Sequence of protein 1:
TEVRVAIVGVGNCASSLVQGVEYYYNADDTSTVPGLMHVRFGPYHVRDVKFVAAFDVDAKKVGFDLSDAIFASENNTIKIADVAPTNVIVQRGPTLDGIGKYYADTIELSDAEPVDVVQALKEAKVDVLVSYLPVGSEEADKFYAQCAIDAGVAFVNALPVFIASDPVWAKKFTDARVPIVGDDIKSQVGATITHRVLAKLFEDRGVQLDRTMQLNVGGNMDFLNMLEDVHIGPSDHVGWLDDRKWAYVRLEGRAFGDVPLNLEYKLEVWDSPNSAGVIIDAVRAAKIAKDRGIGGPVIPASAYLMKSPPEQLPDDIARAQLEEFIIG

Contacts between the two chains:
Residue F295 in protein 1 interacts with residue P47 in protein 2 (closest heavy-atom distance 3.3 Å).
Residue G219 in protein 1 is in contact with residue Q201 in protein 2 (closest heavy-atom distance 3.0 Å).
Residue Y36 in protein 1 is in contact with residue D297 in protein 2 (closest heavy-atom distance 2.5 Å).
Residue Q201 in protein 1 interacts with residue A294 in protein 2 (closest heavy-atom distance 3.5 Å).
Residue E303 in protein 1 is in contact with residue K305 in protein 2 (closest heavy-atom distance 2.9 Å).
Residue G296 in protein 1 contacts residue Y37 in protein 2 (closest heavy-atom distance 2.8 Å).
Residue I319 in protein 1 interacts with residue F295 in protein 2 (closest heavy-atom distance 3.5 Å).
Residue G219 in protein 1 is in contact with residue P47 in protein 2 (closest heavy-atom distance 3.1 Å).
Residue P47 in protein 1 contacts residue Q221 in protein 2 (closest heavy-atom distance 3.5 Å).
Residue P47 in protein 1 is in contact with residue F295 in protein 2 (closest heavy-atom distance 3.3 Å).
Residue F295 in protein 1 interacts with residue I319 in protein 2 (closest heavy-atom distance 3.5 Å).
Residue A294 in protein 1 contacts residue Q201 in protein 2 (closest heavy-atom distance 3.5 Å).
Residue V210 in protein 1 interacts with residue V210 in protein 2 (closest heavy-atom distance 2.9 Å).
Residue L306 in protein 1 is in contact with residue N301 in protein 2 (closest heavy-atom distance 3.3 Å).
Residue Q201 in protein 1 is in contact with residue G219 in protein 2 (closest heavy-atom distance 3.0 Å).
Residue P47 in protein 1 contacts residue G219 in protein 2 (closest heavy-atom distance 3.1 Å).
Residue G33 in protein 1 contacts residue F295 in protein 2 (closest heavy-atom distance 3.6 Å).
Residue Y304 in protein 1 is in contact with residue L302 in protein 2 (closest heavy-atom distance 3.6 Å).
Residue F295 in protein 1 interacts with residue Y37 in protein 2 (closest heavy-atom distance 3.4 Å).
Residue Y37 in protein 1 is in contact with residue F295 in protein 2 (closest heavy-atom distance 3.4 Å).
Residue L300 in protein 1 is in contact with residue E307 in protein 2 (closest heavy-atom distance 3.5 Å).
Residue V202 in protein 1 is in contact with residue R218 in protein 2 (closest heavy-atom distance 3.7 Å).
Residue G48 in protein 1 interacts with residue G219 in protein 2 (closest heavy-atom distance 3.1 Å).
Residue W309 in protein 1 interacts with residue V298 in protein 2 (closest heavy-atom distance 3.4 Å).
Residue R218 in protein 1 is in contact with residue S200 in protein 2 (closest heavy-atom distance 3.0 Å).
Residue Q201 in protein 1 contacts residue R218 in protein 2 (closest heavy-atom distance 2.9 Å).
Residue R218 in protein 1 interacts with residue Q201 in protein 2 (closest heavy-atom distance 2.9 Å).
Residue K305 in protein 1 is in contact with residue L302 in protein 2 (closest heavy-atom distance 3.5 Å).
Residue F295 in protein 1 is in contact with residue G33 in protein 2 (closest heavy-atom distance 3.6 Å).
Residue N301 in protein 1 is in contact with residue L306 in protein 2 (closest heavy-atom distance 3.3 Å).
Residue L300 in protein 1 contacts residue V308 in protein 2 (closest heavy-atom distance 3.7 Å).
Residue E307 in protein 1 interacts with residue N301 in protein 2 (closest heavy-atom distance 2.9 Å).
Residue G219 in protein 1 is in contact with residue G48 in protein 2 (closest heavy-atom distance 3.1 Å).
Residue V202 in protein 1 interacts with residue V220 in protein 2 (closest heavy-atom distance 3.6 Å).
Residue E307 in protein 1 is in contact with residue L300 in protein 2 (closest heavy-atom distance 3.5 Å).
Residue V220 in protein 1 is in contact with residue Q201 in protein 2 (closest heavy-atom distance 3.7 Å).
Residue V220 in protein 1 interacts with residue V202 in protein 2 (closest heavy-atom distance 3.6 Å).
Residue L300 in protein 1 contacts residue L306 in protein 2 (closest heavy-atom distance 3.7 Å).
Residue V298 in protein 1 contacts residue W309 in protein 2 (closest heavy-atom distance 3.4 Å).
Residue Y304 in protein 1 interacts with residue Y304 in protein 2 (closest heavy-atom distance 3.4 Å).
Residue N301 in protein 1 interacts with residue E307 in protein 2 (closest heavy-atom distance 2.9 Å).
Residue Q201 in protein 1 is in contact with residue V220 in protein 2 (closest heavy-atom distance 3.7 Å).
Residue Q221 in protein 1 is in contact with residue P47 in protein 2 (closest heavy-atom distance 3.5 Å).
Residue R218 in protein 1 interacts with residue V202 in protein 2 (closest heavy-atom distance 3.7 Å).
Residue Y37 in protein 1 interacts with residue G296 in protein 2 (closest heavy-atom distance 2.8 Å).
Residue K305 in protein 1 interacts with residue E303 in protein 2 (closest heavy-atom distance 2.9 Å).
Residue E303 in protein 1 contacts residue Y304 in protein 2 (closest heavy-atom distance 3.2 Å).
Residue V308 in protein 1 contacts residue L300 in protein 2 (closest heavy-atom distance 3.7 Å).
Residue L302 in protein 1 contacts residue K305 in protein 2 (closest heavy-atom distance 3.5 Å).
Residue F295 in protein 1 interacts with residue Q201 in protein 2 (closest heavy-atom distance 2.9 Å).
Residue F295 in protein 1 interacts with residue G316 in protein 2 (closest heavy-atom distance 3.5 Å).
Residue G316 in protein 1 is in contact with residue F295 in protein 2 (closest heavy-atom distance 3.5 Å).
Residue F295 in protein 1 contacts residue A315 in protein 2 (closest heavy-atom distance 3.6 Å).
Residue S200 in protein 1 contacts residue R218 in protein 2 (closest heavy-atom distance 3.0 Å).
Residue L306 in protein 1 contacts residue L300 in protein 2 (closest heavy-atom distance 3.7 Å).
Residue Q201 in protein 1 contacts residue F295 in protein 2 (closest heavy-atom distance 2.9 Å).
Residue L302 in protein 1 interacts with residue Y304 in protein 2 (closest heavy-atom distance 3.6 Å).
Residue Y304 in protein 1 is in contact with residue E303 in protein 2 (closest heavy-atom distance 3.2 Å).
Residue D297 in protein 1 is in contact with residue Y36 in protein 2 (closest heavy-atom distance 2.5 Å).
Residue A315 in protein 1 is in contact with residue F295 in protein 2 (closest heavy-atom distance 3.6 Å).

Sequence of protein 2:
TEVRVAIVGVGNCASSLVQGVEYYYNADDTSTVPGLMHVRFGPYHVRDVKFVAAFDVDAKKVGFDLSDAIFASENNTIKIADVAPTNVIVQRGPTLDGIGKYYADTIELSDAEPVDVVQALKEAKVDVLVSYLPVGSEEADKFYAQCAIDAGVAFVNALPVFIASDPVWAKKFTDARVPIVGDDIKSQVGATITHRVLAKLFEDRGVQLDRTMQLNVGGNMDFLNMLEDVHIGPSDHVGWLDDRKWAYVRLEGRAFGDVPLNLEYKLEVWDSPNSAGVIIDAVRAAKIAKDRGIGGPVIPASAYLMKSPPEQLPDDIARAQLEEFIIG

The following describes two proteins that form a bound complex.